Sequence of protein 2:
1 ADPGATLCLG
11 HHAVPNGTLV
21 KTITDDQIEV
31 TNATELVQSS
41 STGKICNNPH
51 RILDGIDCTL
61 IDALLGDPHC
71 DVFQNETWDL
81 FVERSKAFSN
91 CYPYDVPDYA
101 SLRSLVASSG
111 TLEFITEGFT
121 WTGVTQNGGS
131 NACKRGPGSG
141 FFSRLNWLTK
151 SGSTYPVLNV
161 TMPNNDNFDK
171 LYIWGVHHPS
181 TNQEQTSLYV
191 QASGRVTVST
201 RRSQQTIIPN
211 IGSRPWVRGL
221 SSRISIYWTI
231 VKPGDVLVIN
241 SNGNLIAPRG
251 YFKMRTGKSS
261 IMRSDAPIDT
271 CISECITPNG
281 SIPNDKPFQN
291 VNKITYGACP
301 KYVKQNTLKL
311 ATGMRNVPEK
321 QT

Residue-level contacts at the interface:
Residue S139 in protein 2 is in contact with residue V70 in protein 1 (closest heavy-atom distance 3.3 Å).
Residue G129 in protein 2 is in contact with residue V70 in protein 1 (closest heavy-atom distance 3.8 Å).
Residue W216 in protein 2 is in contact with residue Y37 in protein 1 (closest heavy-atom distance 3.0 Å).
Residue L188 in protein 2 interacts with residue Y43 in protein 1 (closest heavy-atom distance 3.6 Å).
Residue L220 in protein 2 contacts residue Q41 in protein 1 (closest heavy-atom distance 3.5 Å).
Residue F141 in protein 2 interacts with residue D71 in protein 1 (closest heavy-atom distance 2.9 Å).
Residue K150 in protein 2 is in contact with residue Q83 in protein 1 (closest heavy-atom distance 2.6 Å).
Residue G140 in protein 2 interacts with residue D71 in protein 1 (closest heavy-atom distance 3.9 Å).
Residue L220 in protein 2 interacts with residue D38 in protein 1 (closest heavy-atom distance 3.3 Å).
Residue K134 in protein 2 contacts residue W40 in protein 1 (closest heavy-atom distance 4.2 Å).
Residue S130 in protein 2 contacts residue Q41 in protein 1 (closest heavy-atom distance 3.3 Å).
Residue W216 in protein 2 is in contact with residue D38 in protein 1 (closest heavy-atom distance 3.2 Å).
Residue L188 in protein 2 is in contact with residue W66 in protein 1 (closest heavy-atom distance 3.6 Å).
Residue G128 in protein 2 contacts residue F69 in protein 1 (closest heavy-atom distance 3.2 Å).
Residue E184 in protein 2 contacts residue Y43 in protein 1 (closest heavy-atom distance 3.4 Å).
Residue N127 in protein 2 is in contact with residue V70 in protein 1 (closest heavy-atom distance 3.3 Å).
Residue T125 in protein 2 interacts with residue F79 in protein 1 (closest heavy-atom distance 3.2 Å).
Residue S139 in protein 2 interacts with residue F69 in protein 1 (closest heavy-atom distance 3.4 Å).
Residue G140 in protein 2 interacts with residue S72 in protein 1 (closest heavy-atom distance 4.2 Å).
Residue Q126 in protein 2 contacts residue F79 in protein 1 (closest heavy-atom distance 4.1 Å).
Residue R218 in protein 2 contacts residue W40 in protein 1 (closest heavy-atom distance 3.1 Å).
Residue N127 in protein 2 is in contact with residue F69 in protein 1 (closest heavy-atom distance 4.3 Å).
Residue K150 in protein 2 is in contact with residue E81 in protein 1 (closest heavy-atom distance 3.6 Å).
Residue S143 in protein 2 is in contact with residue E75 in protein 1 (closest heavy-atom distance 4.1 Å).
Residue S130 in protein 2 is in contact with residue F69 in protein 1 (closest heavy-atom distance 4.0 Å).
Residue Y92 in protein 2 contacts residue Q41 in protein 1 (closest heavy-atom distance 3.5 Å).
Residue S139 in protein 2 contacts residue S72 in protein 1 (closest heavy-atom distance 3.9 Å).
Residue L220 in protein 2 contacts residue D42 in protein 1 (closest heavy-atom distance 3.4 Å).
Residue R135 in protein 2 interacts with residue F74 in protein 1 (closest heavy-atom distance 4.1 Å).
Residue S153 in protein 2 contacts residue Q83 in protein 1 (closest heavy-atom distance 4.2 Å).
Residue G219 in protein 2 is in contact with residue Q41 in protein 1 (closest heavy-atom distance 3.6 Å).
Residue A132 in protein 2 interacts with residue W40 in protein 1 (closest heavy-atom distance 3.6 Å).
Residue G129 in protein 2 contacts residue D71 in protein 1 (closest heavy-atom distance 4.1 Å).
Residue F142 in protein 2 contacts residue D71 in protein 1 (closest heavy-atom distance 3.3 Å).
Residue N127 in protein 2 interacts with residue D71 in protein 1 (closest heavy-atom distance 4.2 Å).
Residue R214 in protein 2 interacts with residue Y37 in protein 1 (closest heavy-atom distance 3.5 Å).
Residue G129 in protein 2 is in contact with residue F69 in protein 1 (closest heavy-atom distance 2.4 Å).
Residue S143 in protein 2 is in contact with residue F74 in protein 1 (closest heavy-atom distance 3.6 Å).
Residue R135 in protein 2 is in contact with residue D71 in protein 1 (closest heavy-atom distance 2.7 Å).
Residue T149 in protein 2 is in contact with residue W66 in protein 1 (closest heavy-atom distance 3.1 Å).
Residue W147 in protein 2 is in contact with residue K68 in protein 1 (closest heavy-atom distance 3.3 Å).
Residue R249 in protein 2 contacts residue E75 in protein 1 (closest heavy-atom distance 3.7 Å).
Residue G129 in protein 2 interacts with residue K68 in protein 1 (closest heavy-atom distance 3.2 Å).
Residue N131 in protein 2 interacts with residue Q41 in protein 1 (closest heavy-atom distance 3.6 Å).
Residue S221 in protein 2 contacts residue Y37 in protein 1 (closest heavy-atom distance 3.1 Å).
Residue N127 in protein 2 interacts with residue E75 in protein 1 (closest heavy-atom distance 3.6 Å).
Residue L220 in protein 2 is in contact with residue Y37 in protein 1 (closest heavy-atom distance 4.1 Å).
Residue G128 in protein 2 contacts residue K68 in protein 1 (closest heavy-atom distance 3.8 Å).
Residue N131 in protein 2 is in contact with residue F69 in protein 1 (closest heavy-atom distance 3.3 Å).
Residue G140 in protein 2 is in contact with residue V70 in protein 1 (closest heavy-atom distance 3.6 Å).
Residue E184 in protein 2 contacts residue D42 in protein 1 (closest heavy-atom distance 4.2 Å).
Residue P93 in protein 2 is in contact with residue Q41 in protein 1 (closest heavy-atom distance 3.5 Å).
Residue S213 in protein 2 contacts residue Y37 in protein 1 (closest heavy-atom distance 4.2 Å).
Residue G128 in protein 2 interacts with residue V70 in protein 1 (closest heavy-atom distance 4.2 Å).
Residue N131 in protein 2 contacts residue W40 in protein 1 (closest heavy-atom distance 3.3 Å).
Residue N127 in protein 2 interacts with residue T76 in protein 1 (closest heavy-atom distance 3.7 Å).
Residue A132 in protein 2 is in contact with residue Q41 in protein 1 (closest heavy-atom distance 3.4 Å).
Residue R135 in protein 2 contacts residue S72 in protein 1 (closest heavy-atom distance 2.6 Å).
Residue S180 in protein 2 is in contact with residue Y37 in protein 1 (closest heavy-atom distance 3.6 Å).
Residue G128 in protein 2 contacts residue D71 in protein 1 (closest heavy-atom distance 4.2 Å).

This data describes a binding interaction between two proteins.

Sequence of protein 1:
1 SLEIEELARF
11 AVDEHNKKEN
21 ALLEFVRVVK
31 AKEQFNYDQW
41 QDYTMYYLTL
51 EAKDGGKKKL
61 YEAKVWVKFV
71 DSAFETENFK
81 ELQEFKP